Sequence of chain A:
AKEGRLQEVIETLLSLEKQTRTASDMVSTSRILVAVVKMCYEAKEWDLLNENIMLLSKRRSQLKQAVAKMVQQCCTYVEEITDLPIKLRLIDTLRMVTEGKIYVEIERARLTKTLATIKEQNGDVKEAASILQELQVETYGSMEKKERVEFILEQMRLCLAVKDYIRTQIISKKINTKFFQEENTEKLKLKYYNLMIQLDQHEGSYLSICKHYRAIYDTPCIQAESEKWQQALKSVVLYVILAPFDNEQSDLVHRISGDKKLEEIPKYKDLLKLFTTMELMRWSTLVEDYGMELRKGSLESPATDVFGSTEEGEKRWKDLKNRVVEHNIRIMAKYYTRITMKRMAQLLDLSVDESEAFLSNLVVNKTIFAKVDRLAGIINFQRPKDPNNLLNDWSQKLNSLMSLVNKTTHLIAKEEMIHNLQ

Sequence of chain B:
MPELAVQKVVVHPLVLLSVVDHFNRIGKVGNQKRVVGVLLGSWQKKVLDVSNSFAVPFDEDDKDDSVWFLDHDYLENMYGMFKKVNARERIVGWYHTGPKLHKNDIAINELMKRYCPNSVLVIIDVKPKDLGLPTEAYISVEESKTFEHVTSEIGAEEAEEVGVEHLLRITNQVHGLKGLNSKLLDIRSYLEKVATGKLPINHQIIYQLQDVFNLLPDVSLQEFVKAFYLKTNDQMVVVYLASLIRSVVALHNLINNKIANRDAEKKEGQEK

Interface contacts:
Residue K431 in chain A contacts residue V246 in chain B (closest heavy-atom distance 4.3 Å).
Residue I446 in chain A contacts residue D207 in chain B (closest heavy-atom distance 3.6 Å).
Residue H453 in chain A contacts residue P221 in chain B (closest heavy-atom distance 3.4 Å).
Residue I452 in chain A contacts residue L220 in chain B (closest heavy-atom distance 3.5 Å).
Residue T443 in chain A contacts residue Y138 in chain B (closest heavy-atom distance 3.7 Å).
Residue W428 in chain A interacts with residue F249 in chain B (closest heavy-atom distance 3.9 Å).
Residue E449 in chain A interacts with residue K214 in chain B (closest heavy-atom distance 3.0 Å).
Residue L438 in chain A is in contact with residue D232 in chain B (closest heavy-atom distance 3.8 Å).
Residue A447 in chain A is in contact with residue L101 in chain B (closest heavy-atom distance 3.5 Å).
Residue H444 in chain A is in contact with residue E156 in chain B (closest heavy-atom distance 3.5 Å).
Residue W428 in chain A is in contact with residue V246 in chain B (closest heavy-atom distance 3.3 Å).
Residue K441 in chain A contacts residue Q229 in chain B (closest heavy-atom distance 3.6 Å).
Residue L445 in chain A contacts residue Q229 in chain B (closest heavy-atom distance 3.8 Å).
Residue N422 in chain A contacts residue Q256 in chain B (closest heavy-atom distance 4.0 Å).
Residue E450 in chain A interacts with residue K100 in chain B (closest heavy-atom distance 4.0 Å).
Residue T442 in chain A interacts with residue K204 in chain B (closest heavy-atom distance 4.1 Å).
Residue K448 in chain A interacts with residue S152 in chain B (closest heavy-atom distance 4.1 Å).
Residue H453 in chain A interacts with residue K214 in chain B (closest heavy-atom distance 3.4 Å).
Residue T442 in chain A interacts with residue Q229 in chain B (closest heavy-atom distance 2.9 Å).
Residue L445 in chain A interacts with residue N223 in chain B (closest heavy-atom distance 3.5 Å).
Residue S434 in chain A is in contact with residue L236 in chain B (closest heavy-atom distance 3.9 Å).
Residue W428 in chain A interacts with residue Y250 in chain B (closest heavy-atom distance 4.3 Å).
Residue H444 in chain A is in contact with residue Y138 in chain B (closest heavy-atom distance 4.0 Å).
Residue Q456 in chain A contacts residue L101 in chain B (closest heavy-atom distance 3.2 Å).
Residue M451 in chain A contacts residue K153 in chain B (closest heavy-atom distance 4.3 Å).
Residue L435 in chain A interacts with residue V233 in chain B (closest heavy-atom distance 3.6 Å).
Residue L425 in chain A contacts residue Q256 in chain B (closest heavy-atom distance 3.5 Å).
Residue Q456 in chain A is in contact with residue H102 in chain B (closest heavy-atom distance 3.7 Å).
Residue W428 in chain A contacts residue D239 in chain B (closest heavy-atom distance 3.2 Å).
Residue K431 in chain A is in contact with residue L237 in chain B (closest heavy-atom distance 4.2 Å).
Residue T442 in chain A is in contact with residue D207 in chain B (closest heavy-atom distance 4.0 Å).
Residue P421 in chain A contacts residue K252 in chain B (closest heavy-atom distance 4.1 Å).
Residue K448 in chain A is in contact with residue F155 in chain B (closest heavy-atom distance 4.0 Å).
Residue H444 in chain A contacts residue H157 in chain B (closest heavy-atom distance 3.4 Å).
Residue A447 in chain A interacts with residue F155 in chain B (closest heavy-atom distance 4.0 Å).
Residue L432 in chain A contacts residue D239 in chain B (closest heavy-atom distance 4.1 Å).
Residue Q456 in chain A interacts with residue K100 in chain B (closest heavy-atom distance 3.4 Å).
Residue L424 in chain A is in contact with residue K252 in chain B (closest heavy-atom distance 4.0 Å).
Residue E450 in chain A is in contact with residue P99 in chain B (closest heavy-atom distance 4.2 Å).
Residue L438 in chain A interacts with residue V233 in chain B (closest heavy-atom distance 3.8 Å).
Residue L424 in chain A contacts residue F249 in chain B (closest heavy-atom distance 4.4 Å).
Residue T443 in chain A interacts with residue H157 in chain B (closest heavy-atom distance 3.2 Å).
Residue Q456 in chain A contacts residue K103 in chain B (closest heavy-atom distance 3.1 Å).
Residue H453 in chain A interacts with residue L220 in chain B (closest heavy-atom distance 3.4 Å).
Residue L455 in chain A interacts with residue H102 in chain B (closest heavy-atom distance 3.5 Å).
Residue K431 in chain A contacts residue L236 in chain B (closest heavy-atom distance 3.5 Å).
Residue P421 in chain A is in contact with residue Q256 in chain B (closest heavy-atom distance 4.2 Å).
Residue L445 in chain A is in contact with residue I226 in chain B (closest heavy-atom distance 4.0 Å).
Residue K431 in chain A is in contact with residue D239 in chain B (closest heavy-atom distance 3.7 Å).
Residue K431 in chain A interacts with residue F245 in chain B (closest heavy-atom distance 3.5 Å).
Residue L455 in chain A interacts with residue K103 in chain B (closest heavy-atom distance 3.2 Å).
Residue E449 in chain A contacts residue D207 in chain B (closest heavy-atom distance 4.2 Å).
Residue Q456 in chain A contacts residue D65 in chain B (closest heavy-atom distance 3.3 Å).
Residue N454 in chain A is in contact with residue K100 in chain B (closest heavy-atom distance 4.0 Å).
Residue L438 in chain A is in contact with residue K204 in chain B (closest heavy-atom distance 3.9 Å).
Residue H444 in chain A is in contact with residue F155 in chain B (closest heavy-atom distance 3.7 Å).
Residue K448 in chain A interacts with residue K153 in chain B (closest heavy-atom distance 3.5 Å).
Residue L438 in chain A is in contact with residue Q229 in chain B (closest heavy-atom distance 3.5 Å).
Residue N440 in chain A interacts with residue H157 in chain B (closest heavy-atom distance 3.1 Å).
Residue K431 in chain A contacts residue F249 in chain B (closest heavy-atom distance 3.9 Å).

These two protein chains interact to form a complex.